The following describes two proteins that form a bound complex.

Sequence of protein 1:
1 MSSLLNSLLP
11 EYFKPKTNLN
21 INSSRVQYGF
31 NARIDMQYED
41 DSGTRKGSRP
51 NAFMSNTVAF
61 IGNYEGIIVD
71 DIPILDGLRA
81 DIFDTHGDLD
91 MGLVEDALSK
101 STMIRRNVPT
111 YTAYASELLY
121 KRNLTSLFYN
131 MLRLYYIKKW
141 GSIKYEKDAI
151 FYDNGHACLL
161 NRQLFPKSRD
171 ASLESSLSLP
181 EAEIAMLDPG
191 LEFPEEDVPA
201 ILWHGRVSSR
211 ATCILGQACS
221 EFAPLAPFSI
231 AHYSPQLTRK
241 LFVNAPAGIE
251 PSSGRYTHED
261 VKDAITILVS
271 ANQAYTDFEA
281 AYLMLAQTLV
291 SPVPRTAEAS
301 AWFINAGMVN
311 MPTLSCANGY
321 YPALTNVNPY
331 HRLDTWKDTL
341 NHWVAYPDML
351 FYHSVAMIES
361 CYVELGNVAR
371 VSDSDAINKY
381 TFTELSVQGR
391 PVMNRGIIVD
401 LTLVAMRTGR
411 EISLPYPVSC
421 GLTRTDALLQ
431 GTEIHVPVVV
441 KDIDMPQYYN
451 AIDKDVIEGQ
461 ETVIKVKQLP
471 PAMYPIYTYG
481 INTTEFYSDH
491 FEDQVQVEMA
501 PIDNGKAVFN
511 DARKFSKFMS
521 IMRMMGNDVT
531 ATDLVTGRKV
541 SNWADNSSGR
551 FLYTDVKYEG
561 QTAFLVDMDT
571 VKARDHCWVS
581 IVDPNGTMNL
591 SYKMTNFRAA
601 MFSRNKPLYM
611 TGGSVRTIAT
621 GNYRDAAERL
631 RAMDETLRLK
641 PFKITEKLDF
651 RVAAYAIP

Residue-level contacts at the interface:
Residue I267 in protein 1 contacts residue L429 in protein 2 (closest heavy-atom distance 4.0 Å).
Residue T266 in protein 1 interacts with residue Y380 in protein 2 (closest heavy-atom distance 3.4 Å).
Residue D81 in protein 1 contacts residue R390 in protein 2 (closest heavy-atom distance 4.0 Å).
Residue K100 in protein 1 is in contact with residue P73 in protein 2 (closest heavy-atom distance 4.2 Å).
Residue V327 in protein 1 contacts residue P391 in protein 2 (closest heavy-atom distance 4.1 Å).
Residue K100 in protein 1 interacts with residue R390 in protein 2 (closest heavy-atom distance 4.2 Å).
Residue R106 in protein 1 interacts with residue E196 in protein 2 (closest heavy-atom distance 3.1 Å).
Residue N341 in protein 1 interacts with residue D373 in protein 2 (closest heavy-atom distance 4.2 Å).
Residue S101 in protein 1 interacts with residue I72 in protein 2 (closest heavy-atom distance 4.2 Å).
Residue S208 in protein 1 interacts with residue Q430 in protein 2 (closest heavy-atom distance 4.1 Å).
Residue K337 in protein 1 contacts residue A376 in protein 2 (closest heavy-atom distance 4.3 Å).
Residue M103 in protein 1 is in contact with residue N123 in protein 2 (closest heavy-atom distance 4.0 Å).
Residue V344 in protein 1 is in contact with residue D373 in protein 2 (closest heavy-atom distance 4.4 Å).
Residue M103 in protein 1 interacts with residue Y120 in protein 2 (closest heavy-atom distance 3.7 Å).
Residue R206 in protein 1 is in contact with residue Q430 in protein 2 (closest heavy-atom distance 3.0 Å).
Residue A345 in protein 1 interacts with residue S374 in protein 2 (closest heavy-atom distance 3.6 Å).
Residue M103 in protein 1 interacts with residue I72 in protein 2 (closest heavy-atom distance 4.3 Å).
Residue V327 in protein 1 interacts with residue N394 in protein 2 (closest heavy-atom distance 3.9 Å).
Residue K100 in protein 1 is in contact with residue I72 in protein 2 (closest heavy-atom distance 4.0 Å).
Residue K100 in protein 1 contacts residue D88 in protein 2 (closest heavy-atom distance 3.6 Å).
Residue H204 in protein 1 contacts residue Y380 in protein 2 (closest heavy-atom distance 4.5 Å).
Residue M103 in protein 1 contacts residue D71 in protein 2 (closest heavy-atom distance 3.1 Å).
Residue H204 in protein 1 contacts residue L429 in protein 2 (closest heavy-atom distance 3.9 Å).
Residue N341 in protein 1 is in contact with residue D375 in protein 2 (closest heavy-atom distance 3.5 Å).
Residue M103 in protein 1 interacts with residue S315 in protein 2 (closest heavy-atom distance 2.0 Å).
Residue P322 in protein 1 is in contact with residue M393 in protein 2 (closest heavy-atom distance 4.1 Å).
Residue R79 in protein 1 interacts with residue R390 in protein 2 (closest heavy-atom distance 3.8 Å).
Residue Y275 in protein 1 is in contact with residue T381 in protein 2 (closest heavy-atom distance 3.5 Å).
Residue S101 in protein 1 contacts residue V392 in protein 2 (closest heavy-atom distance 3.8 Å).
Residue M103 in protein 1 is in contact with residue E117 in protein 2 (closest heavy-atom distance 4.5 Å).
Residue M103 in protein 1 contacts residue P73 in protein 2 (closest heavy-atom distance 4.2 Å).
Residue T102 in protein 1 contacts residue P73 in protein 2 (closest heavy-atom distance 3.9 Å).
Residue M103 in protein 1 contacts residue D70 in protein 2 (closest heavy-atom distance 3.5 Å).
Residue V327 in protein 1 is in contact with residue G389 in protein 2 (closest heavy-atom distance 4.3 Å).
Residue I267 in protein 1 interacts with residue Y380 in protein 2 (closest heavy-atom distance 3.8 Å).
Residue R105 in protein 1 contacts residue Y120 in protein 2 (closest heavy-atom distance 3.8 Å).
Residue D263 in protein 1 contacts residue T432 in protein 2 (closest heavy-atom distance 4.0 Å).
Residue M103 in protein 1 contacts residue K121 in protein 2 (closest heavy-atom distance 4.2 Å).
Residue Q273 in protein 1 contacts residue E384 in protein 2 (closest heavy-atom distance 2.6 Å).
Residue I104 in protein 1 interacts with residue D70 in protein 2 (closest heavy-atom distance 4.4 Å).
Residue N341 in protein 1 interacts with residue S374 in protein 2 (closest heavy-atom distance 3.1 Å).
Residue T102 in protein 1 is in contact with residue D71 in protein 2 (closest heavy-atom distance 4.4 Å).
Residue V327 in protein 1 contacts residue E384 in protein 2 (closest heavy-atom distance 3.5 Å).
Residue T266 in protein 1 contacts residue D373 in protein 2 (closest heavy-atom distance 3.9 Å).
Residue V344 in protein 1 contacts residue S374 in protein 2 (closest heavy-atom distance 4.2 Å).
Residue K337 in protein 1 is in contact with residue L385 in protein 2 (closest heavy-atom distance 4.5 Å).
Residue M103 in protein 1 interacts with residue T313 in protein 2 (closest heavy-atom distance 3.8 Å).
Residue K337 in protein 1 is in contact with residue T381 in protein 2 (closest heavy-atom distance 3.8 Å).
Residue D263 in protein 1 interacts with residue G431 in protein 2 (closest heavy-atom distance 3.0 Å).
Residue N326 in protein 1 is in contact with residue P391 in protein 2 (closest heavy-atom distance 4.2 Å).
Residue I267 in protein 1 interacts with residue Q430 in protein 2 (closest heavy-atom distance 3.8 Å).
Residue S270 in protein 1 contacts residue E384 in protein 2 (closest heavy-atom distance 4.3 Å).
Residue T102 in protein 1 contacts residue D70 in protein 2 (closest heavy-atom distance 2.7 Å).
Residue P322 in protein 1 contacts residue V392 in protein 2 (closest heavy-atom distance 4.2 Å).
Residue H204 in protein 1 interacts with residue Q430 in protein 2 (closest heavy-atom distance 4.5 Å).
Residue I618 in protein 1 contacts residue S374 in protein 2 (closest heavy-atom distance 4.5 Å).
Residue S270 in protein 1 interacts with residue T381 in protein 2 (closest heavy-atom distance 4.4 Å).
Residue G205 in protein 1 contacts residue D426 in protein 2 (closest heavy-atom distance 4.4 Å).
Residue V327 in protein 1 contacts residue V387 in protein 2 (closest heavy-atom distance 3.5 Å).
Residue S270 in protein 1 interacts with residue Y380 in protein 2 (closest heavy-atom distance 3.1 Å).

Sequence of protein 2:
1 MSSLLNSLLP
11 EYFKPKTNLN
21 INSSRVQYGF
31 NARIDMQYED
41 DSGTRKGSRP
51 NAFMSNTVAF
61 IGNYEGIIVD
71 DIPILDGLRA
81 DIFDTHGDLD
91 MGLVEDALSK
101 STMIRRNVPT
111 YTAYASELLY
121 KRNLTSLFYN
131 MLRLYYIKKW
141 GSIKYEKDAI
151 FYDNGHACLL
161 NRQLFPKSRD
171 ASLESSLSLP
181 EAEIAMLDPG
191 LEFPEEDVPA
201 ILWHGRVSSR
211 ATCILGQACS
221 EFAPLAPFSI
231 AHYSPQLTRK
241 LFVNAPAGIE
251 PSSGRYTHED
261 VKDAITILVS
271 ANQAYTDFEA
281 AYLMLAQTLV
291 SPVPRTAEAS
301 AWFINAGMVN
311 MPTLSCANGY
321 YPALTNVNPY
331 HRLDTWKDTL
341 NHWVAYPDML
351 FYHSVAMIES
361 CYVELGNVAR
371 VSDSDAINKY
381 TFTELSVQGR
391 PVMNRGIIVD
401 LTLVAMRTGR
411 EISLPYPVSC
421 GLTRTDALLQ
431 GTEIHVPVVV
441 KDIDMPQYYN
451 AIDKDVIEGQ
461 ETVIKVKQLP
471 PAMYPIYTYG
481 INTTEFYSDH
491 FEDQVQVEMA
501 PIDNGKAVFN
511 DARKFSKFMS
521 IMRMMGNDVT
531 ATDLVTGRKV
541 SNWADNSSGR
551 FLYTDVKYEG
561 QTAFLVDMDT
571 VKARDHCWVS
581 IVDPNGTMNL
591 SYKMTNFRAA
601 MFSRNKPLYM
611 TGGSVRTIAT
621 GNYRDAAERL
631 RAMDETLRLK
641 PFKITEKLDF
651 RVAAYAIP